The following describes two proteins that form a bound complex.

Sequence of chain A:
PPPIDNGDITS

Sequence of chain B:
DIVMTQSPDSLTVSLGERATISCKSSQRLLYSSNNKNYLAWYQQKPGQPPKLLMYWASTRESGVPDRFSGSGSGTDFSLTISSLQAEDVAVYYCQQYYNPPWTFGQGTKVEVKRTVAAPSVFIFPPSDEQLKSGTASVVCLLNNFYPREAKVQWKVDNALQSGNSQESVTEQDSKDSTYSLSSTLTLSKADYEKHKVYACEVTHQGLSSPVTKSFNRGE

Contacts between the two chains:
Residue N99 in chain B is in contact with residue P5 in chain A (closest heavy-atom distance 3.8 Å).
Residue P100 in chain B contacts residue I7 in chain A (closest heavy-atom distance 3.5 Å).
Residue Y31 in chain B interacts with residue P6 in chain A (closest heavy-atom distance 3.4 Å).
Residue N99 in chain B interacts with residue I7 in chain A (closest heavy-atom distance 3.2 Å).
Residue Y38 in chain B contacts residue P6 in chain A (closest heavy-atom distance 3.5 Å).
Residue N99 in chain B contacts residue P6 in chain A (closest heavy-atom distance 4.2 Å).
Residue Y98 in chain B interacts with residue P6 in chain A (closest heavy-atom distance 3.0 Å).
Residue Y98 in chain B is in contact with residue I7 in chain A (closest heavy-atom distance 3.0 Å).
Residue W102 in chain B is in contact with residue I12 in chain A (closest heavy-atom distance 4.5 Å).
Residue Y98 in chain B is in contact with residue P4 in chain A (closest heavy-atom distance 2.5 Å).
Residue Y97 in chain B contacts residue I7 in chain A (closest heavy-atom distance 4.8 Å).
Residue Y38 in chain B interacts with residue I7 in chain A (closest heavy-atom distance 4.3 Å).
Residue Y31 in chain B contacts residue P5 in chain A (closest heavy-atom distance 3.8 Å).
Residue Y98 in chain B interacts with residue P5 in chain A (closest heavy-atom distance 3.9 Å).
Residue W102 in chain B interacts with residue I7 in chain A (closest heavy-atom distance 3.8 Å).